Sequence of protein 2:
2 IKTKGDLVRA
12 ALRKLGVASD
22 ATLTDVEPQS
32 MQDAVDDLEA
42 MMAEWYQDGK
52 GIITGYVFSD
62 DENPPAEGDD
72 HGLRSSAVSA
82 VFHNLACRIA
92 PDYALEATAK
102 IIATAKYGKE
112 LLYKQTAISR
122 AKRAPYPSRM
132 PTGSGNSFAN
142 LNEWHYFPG

Residue-level contacts at the interface:
Residue R446 in protein 1 is in contact with residue D21 in protein 2 (closest heavy-atom distance 4.0 Å).
Residue R446 in protein 1 interacts with residue A22 in protein 2 (closest heavy-atom distance 3.2 Å).
Residue R444 in protein 1 interacts with residue T23 in protein 2 (closest heavy-atom distance 4.6 Å).
Residue R446 in protein 1 interacts with residue L24 in protein 2 (closest heavy-atom distance 3.3 Å).
Residue R446 in protein 1 interacts with residue T23 in protein 2 (closest heavy-atom distance 4.6 Å).
Residue R447 in protein 1 interacts with residue L24 in protein 2 (closest heavy-atom distance 4.8 Å).
Residue R444 in protein 1 contacts residue A22 in protein 2 (closest heavy-atom distance 3.0 Å).
Residue N387 in protein 1 contacts residue T23 in protein 2 (closest heavy-atom distance 4.5 Å).

Sequence of protein 1:
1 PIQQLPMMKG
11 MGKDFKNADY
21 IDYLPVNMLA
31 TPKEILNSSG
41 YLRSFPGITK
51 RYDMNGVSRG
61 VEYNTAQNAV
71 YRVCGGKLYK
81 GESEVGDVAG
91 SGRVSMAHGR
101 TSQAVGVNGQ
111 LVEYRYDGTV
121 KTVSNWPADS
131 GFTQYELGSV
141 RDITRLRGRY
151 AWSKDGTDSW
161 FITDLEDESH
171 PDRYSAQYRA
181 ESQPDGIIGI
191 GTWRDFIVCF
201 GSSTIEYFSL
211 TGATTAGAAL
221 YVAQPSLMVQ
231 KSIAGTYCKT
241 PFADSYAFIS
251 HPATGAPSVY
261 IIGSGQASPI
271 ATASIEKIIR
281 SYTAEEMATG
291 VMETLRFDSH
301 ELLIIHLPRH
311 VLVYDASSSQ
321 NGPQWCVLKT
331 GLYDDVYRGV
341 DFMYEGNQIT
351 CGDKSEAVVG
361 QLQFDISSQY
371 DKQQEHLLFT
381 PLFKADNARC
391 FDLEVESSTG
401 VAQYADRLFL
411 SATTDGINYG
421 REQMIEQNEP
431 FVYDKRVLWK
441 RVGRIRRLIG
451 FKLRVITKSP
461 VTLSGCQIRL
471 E

These two protein chains interact to form a complex.